These two protein chains interact to form a complex.

Sequence of chain B:
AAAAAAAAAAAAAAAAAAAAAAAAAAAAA

Sequence of chain A:
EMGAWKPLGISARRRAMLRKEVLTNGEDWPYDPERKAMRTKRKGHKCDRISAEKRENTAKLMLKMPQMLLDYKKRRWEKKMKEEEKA

Interface contacts:
Residue M120 in chain A is in contact with residue A17 in chain B (closest heavy-atom distance 4.8 Å).
Residue W116 in chain A interacts with residue A13 in chain B (closest heavy-atom distance 4.2 Å).
Residue E117 in chain A is in contact with residue A14 in chain B (closest heavy-atom distance 3.5 Å).
Residue M120 in chain A interacts with residue A10 in chain B (closest heavy-atom distance 4.5 Å).
Residue M120 in chain A contacts residue A16 in chain B (closest heavy-atom distance 4.7 Å).
Residue K113 in chain A is in contact with residue A13 in chain B (closest heavy-atom distance 4.0 Å).
Residue M120 in chain A interacts with residue A15 in chain B (closest heavy-atom distance 4.4 Å).
Residue K113 in chain A is in contact with residue A14 in chain B (closest heavy-atom distance 4.8 Å).
Residue W116 in chain A interacts with residue A9 in chain B (closest heavy-atom distance 4.9 Å).